Sequence of chain B:
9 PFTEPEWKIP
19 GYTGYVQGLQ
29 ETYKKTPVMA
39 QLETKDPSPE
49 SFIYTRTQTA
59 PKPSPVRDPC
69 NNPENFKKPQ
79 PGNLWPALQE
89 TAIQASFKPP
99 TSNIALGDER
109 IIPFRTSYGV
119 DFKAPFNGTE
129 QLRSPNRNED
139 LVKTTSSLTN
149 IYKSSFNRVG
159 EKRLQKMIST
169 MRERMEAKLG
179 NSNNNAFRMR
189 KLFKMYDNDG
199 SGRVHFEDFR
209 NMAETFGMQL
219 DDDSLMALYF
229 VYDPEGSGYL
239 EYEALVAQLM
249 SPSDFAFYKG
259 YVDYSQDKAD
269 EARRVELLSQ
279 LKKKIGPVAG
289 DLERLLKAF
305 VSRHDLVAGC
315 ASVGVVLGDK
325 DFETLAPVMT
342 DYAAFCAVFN

This data describes a binding interaction between two proteins.

Sequence of chain A:
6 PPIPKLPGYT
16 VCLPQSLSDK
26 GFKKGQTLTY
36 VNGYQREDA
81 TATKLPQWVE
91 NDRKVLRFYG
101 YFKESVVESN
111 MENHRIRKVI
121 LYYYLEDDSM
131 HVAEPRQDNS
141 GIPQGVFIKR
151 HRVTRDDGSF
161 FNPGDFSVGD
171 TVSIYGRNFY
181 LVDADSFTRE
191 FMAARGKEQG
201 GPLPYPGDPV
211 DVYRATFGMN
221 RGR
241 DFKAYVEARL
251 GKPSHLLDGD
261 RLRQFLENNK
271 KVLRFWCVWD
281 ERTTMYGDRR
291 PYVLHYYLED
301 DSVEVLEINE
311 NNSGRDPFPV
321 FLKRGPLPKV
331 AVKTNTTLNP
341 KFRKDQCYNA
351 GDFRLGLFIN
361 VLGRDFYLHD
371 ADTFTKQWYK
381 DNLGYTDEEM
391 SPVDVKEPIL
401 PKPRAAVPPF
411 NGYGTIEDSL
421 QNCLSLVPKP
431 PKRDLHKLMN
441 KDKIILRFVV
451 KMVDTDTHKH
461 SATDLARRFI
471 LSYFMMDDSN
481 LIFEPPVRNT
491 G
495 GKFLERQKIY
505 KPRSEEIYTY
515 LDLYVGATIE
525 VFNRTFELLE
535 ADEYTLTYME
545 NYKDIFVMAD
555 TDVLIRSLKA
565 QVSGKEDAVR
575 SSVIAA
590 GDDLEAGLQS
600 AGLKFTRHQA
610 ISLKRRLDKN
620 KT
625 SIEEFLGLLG

Interface contacts:
Residue Q608 in chain A is in contact with residue S316 in chain B (closest heavy-atom distance 3.6 Å).
Residue K603 in chain A is in contact with residue S316 in chain B (closest heavy-atom distance 2.7 Å).
Residue P291 in chain A contacts residue P67 in chain B (closest heavy-atom distance 3.8 Å).
Residue D288 in chain A interacts with residue P67 in chain B (closest heavy-atom distance 4.1 Å).
Residue A405 in chain A interacts with residue Q264 in chain B (closest heavy-atom distance 4.1 Å).
Residue R282 in chain A is in contact with residue P59 in chain B (closest heavy-atom distance 3.2 Å).
Residue T283 in chain A contacts residue P59 in chain B (closest heavy-atom distance 3.9 Å).
Residue T605 in chain A is in contact with residue A315 in chain B (closest heavy-atom distance 4.0 Å).
Residue L515 in chain A is in contact with residue V320 in chain B (closest heavy-atom distance 3.7 Å).
Residue E310 in chain A interacts with residue N73 in chain B (closest heavy-atom distance 3.0 Å).
Residue M552 in chain A is in contact with residue A315 in chain B (closest heavy-atom distance 3.3 Å).
Residue R404 in chain A interacts with residue Q264 in chain B (closest heavy-atom distance 3.5 Å).
Residue T283 in chain A contacts residue R108 in chain B (closest heavy-atom distance 2.9 Å).
Residue M285 in chain A interacts with residue R108 in chain B (closest heavy-atom distance 3.7 Å).
Residue M285 in chain A is in contact with residue R54 in chain B (closest heavy-atom distance 3.5 Å).
Residue R290 in chain A contacts residue P67 in chain B (closest heavy-atom distance 3.5 Å).
Residue Q608 in chain A contacts residue A315 in chain B (closest heavy-atom distance 3.7 Å).
Residue V557 in chain A is in contact with residue A312 in chain B (closest heavy-atom distance 4.1 Å).
Residue P291 in chain A contacts residue F74 in chain B (closest heavy-atom distance 4.0 Å).
Residue M285 in chain A contacts residue D106 in chain B (closest heavy-atom distance 3.5 Å).
Residue T284 in chain A is in contact with residue R108 in chain B (closest heavy-atom distance 2.2 Å).
Residue K603 in chain A interacts with residue V317 in chain B (closest heavy-atom distance 4.0 Å).
Residue V278 in chain A interacts with residue C68 in chain B (closest heavy-atom distance 4.0 Å).
Residue R289 in chain A interacts with residue N69 in chain B (closest heavy-atom distance 4.0 Å).
Residue P398 in chain A is in contact with residue P63 in chain B (closest heavy-atom distance 3.6 Å).
Residue P403 in chain A interacts with residue S263 in chain B (closest heavy-atom distance 3.2 Å).
Residue M285 in chain A contacts residue T53 in chain B (closest heavy-atom distance 3.9 Å).
Residue T605 in chain A interacts with residue S316 in chain B (closest heavy-atom distance 3.6 Å).
Residue E397 in chain A is in contact with residue N69 in chain B (closest heavy-atom distance 2.7 Å).
Residue P403 in chain A contacts residue Q264 in chain B (closest heavy-atom distance 4.1 Å).
Residue A406 in chain A interacts with residue S263 in chain B (closest heavy-atom distance 3.7 Å).
Residue T284 in chain A is in contact with residue D106 in chain B (closest heavy-atom distance 4.0 Å).
Residue V407 in chain A interacts with residue Q264 in chain B (closest heavy-atom distance 3.4 Å).
Residue I399 in chain A contacts residue P63 in chain B (closest heavy-atom distance 3.7 Å).
Residue K396 in chain A contacts residue N69 in chain B (closest heavy-atom distance 3.2 Å).
Residue A406 in chain A contacts residue Q264 in chain B (closest heavy-atom distance 3.3 Å).
Residue M285 in chain A interacts with residue I109 in chain B (closest heavy-atom distance 3.7 Å).
Residue R290 in chain A contacts residue C68 in chain B (closest heavy-atom distance 4.1 Å).
Residue A406 in chain A is in contact with residue Y262 in chain B (closest heavy-atom distance 2.8 Å).
Residue R282 in chain A is in contact with residue R108 in chain B (closest heavy-atom distance 2.4 Å).
Residue A405 in chain A interacts with residue Y262 in chain B (closest heavy-atom distance 3.2 Å).
Residue K603 in chain A is in contact with residue D289 in chain B (closest heavy-atom distance 2.9 Å).
Residue K396 in chain A is in contact with residue C68 in chain B (closest heavy-atom distance 3.8 Å).
Residue Y518 in chain A is in contact with residue V320 in chain B (closest heavy-atom distance 3.5 Å).
Residue A564 in chain A interacts with residue A296 in chain B (closest heavy-atom distance 3.3 Å).
Residue W276 in chain A is in contact with residue F74 in chain B (closest heavy-atom distance 2.9 Å).
Residue S508 in chain A is in contact with residue Q278 in chain B (closest heavy-atom distance 3.6 Å).
Residue R289 in chain A is in contact with residue C68 in chain B (closest heavy-atom distance 3.3 Å).
Residue I308 in chain A contacts residue N73 in chain B (closest heavy-atom distance 3.7 Å).
Residue R560 in chain A interacts with residue H308 in chain B (closest heavy-atom distance 2.9 Å).
Residue T605 in chain A interacts with residue G318 in chain B (closest heavy-atom distance 4.0 Å).
Residue K505 in chain A contacts residue Q278 in chain B (closest heavy-atom distance 3.3 Å).
Residue A564 in chain A is in contact with residue F297 in chain B (closest heavy-atom distance 3.6 Å).
Residue M285 in chain A contacts residue F50 in chain B (closest heavy-atom distance 3.6 Å).
Residue Y286 in chain A is in contact with residue D106 in chain B (closest heavy-atom distance 3.9 Å).
Residue R289 in chain A interacts with residue P67 in chain B (closest heavy-atom distance 4.0 Å).
Residue A406 in chain A interacts with residue A267 in chain B (closest heavy-atom distance 3.6 Å).
Residue S561 in chain A contacts residue S316 in chain B (closest heavy-atom distance 3.2 Å).
Residue P291 in chain A interacts with residue C68 in chain B (closest heavy-atom distance 3.7 Å).
Residue F604 in chain A interacts with residue S316 in chain B (closest heavy-atom distance 3.9 Å).